Sequence of protein 2:
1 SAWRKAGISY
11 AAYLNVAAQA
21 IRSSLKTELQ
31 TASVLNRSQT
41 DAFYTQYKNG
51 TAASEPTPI

Sequence of protein 1:
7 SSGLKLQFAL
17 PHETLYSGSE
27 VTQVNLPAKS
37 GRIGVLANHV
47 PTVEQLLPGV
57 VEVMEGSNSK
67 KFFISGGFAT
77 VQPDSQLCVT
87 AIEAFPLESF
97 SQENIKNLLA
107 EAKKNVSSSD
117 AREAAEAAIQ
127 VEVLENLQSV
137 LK

Interface contacts:
Residue I125 in protein 1 interacts with residue Y13 in protein 2 (closest heavy-atom distance 3.8 Å).
Residue I101 in protein 1 is in contact with residue K26 in protein 2 (closest heavy-atom distance 4.7 Å).
Residue E128 in protein 1 interacts with residue S1 in protein 2 (closest heavy-atom distance 4.7 Å).
Residue E89 in protein 1 is in contact with residue I21 in protein 2 (closest heavy-atom distance 4.9 Å).
Residue E89 in protein 1 is in contact with residue V34 in protein 2 (closest heavy-atom distance 4.9 Å).
Residue I101 in protein 1 interacts with residue T27 in protein 2 (closest heavy-atom distance 5.0 Å).
Residue S71 in protein 1 interacts with residue A18 in protein 2 (closest heavy-atom distance 4.5 Å).
Residue F96 in protein 1 is in contact with residue K26 in protein 2 (closest heavy-atom distance 2.9 Å).
Residue I88 in protein 1 interacts with residue A11 in protein 2 (closest heavy-atom distance 4.8 Å).
Residue Q98 in protein 1 contacts residue S24 in protein 2 (closest heavy-atom distance 3.6 Å).
Residue F96 in protein 1 is in contact with residue L29 in protein 2 (closest heavy-atom distance 3.4 Å).
Residue L53 in protein 1 interacts with residue Y13 in protein 2 (closest heavy-atom distance 4.4 Å).
Residue E128 in protein 1 interacts with residue Y13 in protein 2 (closest heavy-atom distance 3.9 Å).
Residue Q51 in protein 1 interacts with residue Y10 in protein 2 (closest heavy-atom distance 4.2 Å).
Residue L52 in protein 1 contacts residue Y10 in protein 2 (closest heavy-atom distance 3.2 Å).
Residue S97 in protein 1 is in contact with residue K26 in protein 2 (closest heavy-atom distance 4.6 Å).
Residue I101 in protein 1 contacts residue L25 in protein 2 (closest heavy-atom distance 3.0 Å).
Residue L133 in protein 1 interacts with residue S24 in protein 2 (closest heavy-atom distance 4.0 Å).
Residue E122 in protein 1 contacts residue V16 in protein 2 (closest heavy-atom distance 4.0 Å).
Residue I125 in protein 1 contacts residue W3 in protein 2 (closest heavy-atom distance 4.3 Å).
Residue K109 in protein 1 is in contact with residue A20 in protein 2 (closest heavy-atom distance 4.7 Å).
Residue I88 in protein 1 is in contact with residue N15 in protein 2 (closest heavy-atom distance 3.8 Å).
Residue Q126 in protein 1 interacts with residue A20 in protein 2 (closest heavy-atom distance 4.6 Å).
Residue Q98 in protein 1 contacts residue K26 in protein 2 (closest heavy-atom distance 3.3 Å).
Residue G72 in protein 1 is in contact with residue L14 in protein 2 (closest heavy-atom distance 3.5 Å).
Residue S97 in protein 1 contacts residue L25 in protein 2 (closest heavy-atom distance 3.8 Å).
Residue A121 in protein 1 contacts residue A6 in protein 2 (closest heavy-atom distance 4.5 Å).
Residue K102 in protein 1 is in contact with residue S24 in protein 2 (closest heavy-atom distance 3.6 Å).
Residue F96 in protein 1 is in contact with residue L25 in protein 2 (closest heavy-atom distance 3.4 Å).
Residue Q98 in protein 1 is in contact with residue L25 in protein 2 (closest heavy-atom distance 4.2 Å).
Residue G72 in protein 1 interacts with residue Y10 in protein 2 (closest heavy-atom distance 4.5 Å).
Residue I125 in protein 1 is in contact with residue S1 in protein 2 (closest heavy-atom distance 5.0 Å).
Residue H18 in protein 1 contacts residue R37 in protein 2 (closest heavy-atom distance 3.0 Å).
Residue Q98 in protein 1 is in contact with residue T27 in protein 2 (closest heavy-atom distance 4.1 Å).
Residue I101 in protein 1 is in contact with residue S23 in protein 2 (closest heavy-atom distance 3.8 Å).
Residue P54 in protein 1 interacts with residue L14 in protein 2 (closest heavy-atom distance 4.7 Å).
Residue P54 in protein 1 interacts with residue A17 in protein 2 (closest heavy-atom distance 4.5 Å).
Residue G73 in protein 1 contacts residue L14 in protein 2 (closest heavy-atom distance 3.5 Å).
Residue E89 in protein 1 interacts with residue A18 in protein 2 (closest heavy-atom distance 3.4 Å).
Residue A124 in protein 1 contacts residue S1 in protein 2 (closest heavy-atom distance 4.2 Å).
Residue V129 in protein 1 interacts with residue A17 in protein 2 (closest heavy-atom distance 4.0 Å).
Residue P54 in protein 1 contacts residue Y13 in protein 2 (closest heavy-atom distance 4.2 Å).
Residue I88 in protein 1 contacts residue A18 in protein 2 (closest heavy-atom distance 3.5 Å).
Residue I125 in protein 1 interacts with residue V16 in protein 2 (closest heavy-atom distance 4.6 Å).
Residue S97 in protein 1 contacts residue S24 in protein 2 (closest heavy-atom distance 3.6 Å).
Residue L52 in protein 1 interacts with residue L14 in protein 2 (closest heavy-atom distance 4.4 Å).
Residue S95 in protein 1 is in contact with residue L29 in protein 2 (closest heavy-atom distance 4.0 Å).
Residue G73 in protein 1 is in contact with residue Y10 in protein 2 (closest heavy-atom distance 2.5 Å).
Residue I88 in protein 1 interacts with residue L14 in protein 2 (closest heavy-atom distance 3.2 Å).
Residue S71 in protein 1 is in contact with residue L14 in protein 2 (closest heavy-atom distance 3.9 Å).
Residue Q51 in protein 1 is in contact with residue W3 in protein 2 (closest heavy-atom distance 4.6 Å).
Residue E89 in protein 1 interacts with residue R22 in protein 2 (closest heavy-atom distance 4.3 Å).
Residue E89 in protein 1 interacts with residue R37 in protein 2 (closest heavy-atom distance 3.1 Å).
Residue F74 in protein 1 interacts with residue Y10 in protein 2 (closest heavy-atom distance 3.8 Å).
Residue I101 in protein 1 is in contact with residue S24 in protein 2 (closest heavy-atom distance 4.2 Å).
Residue L130 in protein 1 contacts residue A20 in protein 2 (closest heavy-atom distance 4.9 Å).
Residue S71 in protein 1 interacts with residue A17 in protein 2 (closest heavy-atom distance 4.1 Å).
Residue L105 in protein 1 interacts with residue S23 in protein 2 (closest heavy-atom distance 3.8 Å).
Residue Q126 in protein 1 is in contact with residue V16 in protein 2 (closest heavy-atom distance 3.5 Å).

This data describes a binding interaction between two proteins.